This data describes a binding interaction between two proteins.

Sequence of chain B:
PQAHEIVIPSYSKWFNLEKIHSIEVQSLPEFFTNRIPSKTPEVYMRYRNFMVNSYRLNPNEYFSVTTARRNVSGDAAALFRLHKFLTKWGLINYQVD

Residue-level contacts at the interface:
Residue R187 in chain A interacts with residue R157 in chain B (closest heavy-atom distance 2.3 Å).
Residue V185 in chain A is in contact with residue R134 in chain B (closest heavy-atom distance 3.2 Å).
Residue L182 in chain A interacts with residue V131 in chain B (closest heavy-atom distance 3.9 Å).
Residue Y186 in chain A contacts residue R134 in chain B (closest heavy-atom distance 3.3 Å).
Residue Q107 in chain A is in contact with residue R157 in chain B (closest heavy-atom distance 3.2 Å).
Residue I180 in chain A contacts residue G162 in chain B (closest heavy-atom distance 3.3 Å).
Residue I180 in chain A interacts with residue Y135 in chain B (closest heavy-atom distance 3.6 Å).
Residue F108 in chain A interacts with residue R157 in chain B (closest heavy-atom distance 3.8 Å).
Residue N117 in chain A interacts with residue R169 in chain B (closest heavy-atom distance 2.7 Å).
Residue R187 in chain A interacts with residue N159 in chain B (closest heavy-atom distance 2.8 Å).
Residue D111 in chain A interacts with residue D163 in chain B (closest heavy-atom distance 2.6 Å).
Residue D88 in chain A is in contact with residue I124 in chain B (closest heavy-atom distance 3.3 Å).
Residue L84 in chain A contacts residue R123 in chain B (closest heavy-atom distance 3.3 Å).
Residue L182 in chain A interacts with residue R134 in chain B (closest heavy-atom distance 2.6 Å).
Residue T179 in chain A interacts with residue S126 in chain B (closest heavy-atom distance 3.5 Å).
Residue I180 in chain A interacts with residue S126 in chain B (closest heavy-atom distance 2.8 Å).
Residue F122 in chain A is in contact with residue A164 in chain B (closest heavy-atom distance 3.8 Å).
Residue E109 in chain A interacts with residue A164 in chain B (closest heavy-atom distance 3.0 Å).
Residue E129 in chain A contacts residue Y150 in chain B (closest heavy-atom distance 2.4 Å).
Residue E129 in chain A contacts residue V153 in chain B (closest heavy-atom distance 3.1 Å).
Residue R187 in chain A is in contact with residue V160 in chain B (closest heavy-atom distance 3.2 Å).
Residue R187 in chain A contacts residue R158 in chain B (closest heavy-atom distance 2.8 Å).
Residue R83 in chain A interacts with residue R123 in chain B (closest heavy-atom distance 3.6 Å).
Residue L182 in chain A is in contact with residue E130 in chain B (closest heavy-atom distance 3.4 Å).
Residue N117 in chain A is in contact with residue A165 in chain B (closest heavy-atom distance 2.9 Å).
Residue G85 in chain A interacts with residue K127 in chain B (closest heavy-atom distance 3.4 Å).
Residue Y186 in chain A contacts residue N159 in chain B (closest heavy-atom distance 3.8 Å).
Residue E109 in chain A is in contact with residue G162 in chain B (closest heavy-atom distance 2.8 Å).
Residue D106 in chain A contacts residue R157 in chain B (closest heavy-atom distance 2.6 Å).
Residue V185 in chain A is in contact with residue N159 in chain B (closest heavy-atom distance 3.9 Å).
Residue V185 in chain A is in contact with residue V160 in chain B (closest heavy-atom distance 3.1 Å).
Residue G85 in chain A contacts residue E118 in chain B (closest heavy-atom distance 3.9 Å).
Residue R187 in chain A contacts residue S161 in chain B (closest heavy-atom distance 3.5 Å).
Residue S192 in chain A interacts with residue R158 in chain B (closest heavy-atom distance 3.4 Å).
Residue W110 in chain A is in contact with residue D163 in chain B (closest heavy-atom distance 3.2 Å).
Residue D116 in chain A interacts with residue R169 in chain B (closest heavy-atom distance 3.5 Å).
Residue G86 in chain A interacts with residue R123 in chain B (closest heavy-atom distance 3.2 Å).
Residue D88 in chain A is in contact with residue S126 in chain B (closest heavy-atom distance 2.7 Å).
Residue S125 in chain A contacts residue F168 in chain B (closest heavy-atom distance 3.2 Å).
Residue G86 in chain A interacts with residue I124 in chain B (closest heavy-atom distance 3.2 Å).
Residue E109 in chain A interacts with residue S161 in chain B (closest heavy-atom distance 3.0 Å).
Residue L84 in chain A interacts with residue P117 in chain B (closest heavy-atom distance 3.9 Å).
Residue E121 in chain A contacts residue F168 in chain B (closest heavy-atom distance 3.5 Å).
Residue V185 in chain A is in contact with residue S161 in chain B (closest heavy-atom distance 2.8 Å).
Residue E129 in chain A is in contact with residue T154 in chain B (closest heavy-atom distance 3.2 Å).
Residue R90 in chain A contacts residue D163 in chain B (closest heavy-atom distance 3.6 Å).
Residue F195 in chain A interacts with residue R157 in chain B (closest heavy-atom distance 3.9 Å).
Residue P197 in chain A is in contact with residue T154 in chain B (closest heavy-atom distance 3.4 Å).
Residue F195 in chain A is in contact with residue R158 in chain B (closest heavy-atom distance 3.4 Å).
Residue D87 in chain A interacts with residue R123 in chain B (closest heavy-atom distance 3.9 Å).
Residue I180 in chain A is in contact with residue S161 in chain B (closest heavy-atom distance 3.1 Å).
Residue E129 in chain A interacts with residue S152 in chain B (closest heavy-atom distance 3.1 Å).
Residue E109 in chain A interacts with residue D163 in chain B (closest heavy-atom distance 3.9 Å).
Residue V185 in chain A is in contact with residue V131 in chain B (closest heavy-atom distance 3.9 Å).
Residue G85 in chain A contacts residue I124 in chain B (closest heavy-atom distance 3.3 Å).
Residue N114 in chain A interacts with residue R169 in chain B (closest heavy-atom distance 3.5 Å).
Residue V185 in chain A interacts with residue Y135 in chain B (closest heavy-atom distance 3.5 Å).
Residue T196 in chain A contacts residue R158 in chain B (closest heavy-atom distance 3.3 Å).
Residue D184 in chain A is in contact with residue S161 in chain B (closest heavy-atom distance 3.6 Å).
Residue N117 in chain A contacts residue D163 in chain B (closest heavy-atom distance 3.3 Å).

Sequence of chain A:
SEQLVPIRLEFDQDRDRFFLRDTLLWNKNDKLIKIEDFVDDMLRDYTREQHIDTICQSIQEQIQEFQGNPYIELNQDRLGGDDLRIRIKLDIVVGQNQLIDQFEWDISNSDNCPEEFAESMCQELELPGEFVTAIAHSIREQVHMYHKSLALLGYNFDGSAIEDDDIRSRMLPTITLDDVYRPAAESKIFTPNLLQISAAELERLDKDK